Sequence of the first protein:
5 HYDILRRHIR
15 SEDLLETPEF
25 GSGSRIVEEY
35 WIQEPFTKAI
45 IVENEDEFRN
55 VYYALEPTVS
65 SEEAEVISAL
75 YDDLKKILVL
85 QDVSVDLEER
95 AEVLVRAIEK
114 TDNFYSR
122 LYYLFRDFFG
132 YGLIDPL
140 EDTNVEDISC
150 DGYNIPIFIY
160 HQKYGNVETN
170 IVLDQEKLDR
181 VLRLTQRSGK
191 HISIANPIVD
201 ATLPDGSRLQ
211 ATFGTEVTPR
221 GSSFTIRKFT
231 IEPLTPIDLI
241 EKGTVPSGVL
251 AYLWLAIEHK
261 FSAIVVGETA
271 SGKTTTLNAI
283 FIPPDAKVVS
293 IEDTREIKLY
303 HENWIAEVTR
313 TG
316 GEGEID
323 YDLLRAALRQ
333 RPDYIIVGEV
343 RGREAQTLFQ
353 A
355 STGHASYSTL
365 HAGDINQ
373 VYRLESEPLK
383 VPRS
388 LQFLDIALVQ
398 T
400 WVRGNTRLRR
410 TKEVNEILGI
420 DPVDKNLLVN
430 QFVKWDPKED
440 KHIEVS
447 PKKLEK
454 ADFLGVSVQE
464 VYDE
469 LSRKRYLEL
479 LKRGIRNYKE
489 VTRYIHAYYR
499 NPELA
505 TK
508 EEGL

Interface contacts:
Residue E304 in the second protein interacts with residue P155 in the first protein (closest heavy-atom distance 3.7 Å).
Residue L325 in the second protein contacts residue I198 in the first protein (closest heavy-atom distance 3.3 Å).
Residue E304 in the second protein contacts residue D150 in the first protein (closest heavy-atom distance 3.4 Å).
Residue R327 in the second protein contacts residue E319 in the first protein (closest heavy-atom distance 3.5 Å).
Residue A329 in the second protein interacts with residue Q210 in the first protein (closest heavy-atom distance 3.2 Å).
Residue K424 in the second protein contacts residue Y374 in the first protein (closest heavy-atom distance 3.4 Å).
Residue Q332 in the second protein interacts with residue R227 in the first protein (closest heavy-atom distance 3.6 Å).
Residue L457 in the second protein is in contact with residue V401 in the first protein (closest heavy-atom distance 3.7 Å).
Residue R331 in the second protein interacts with residue R227 in the first protein (closest heavy-atom distance 3.1 Å).
Residue P384 in the second protein interacts with residue P380 in the first protein (closest heavy-atom distance 3.7 Å).
Residue H303 in the second protein contacts residue R220 in the first protein (closest heavy-atom distance 3.5 Å).
Residue S386 in the second protein is in contact with residue Y374 in the first protein (closest heavy-atom distance 3.3 Å).
Residue D287 in the second protein interacts with residue N165 in the first protein (closest heavy-atom distance 3.6 Å).
Residue R331 in the second protein interacts with residue T311 in the first protein (closest heavy-atom distance 2.8 Å).
Residue A328 in the second protein contacts residue Q210 in the first protein (closest heavy-atom distance 3.6 Å).
Residue A308 in the second protein is in contact with residue P219 in the first protein (closest heavy-atom distance 3.2 Å).
Residue A308 in the second protein contacts residue T218 in the first protein (closest heavy-atom distance 3.5 Å).
Residue E304 in the second protein contacts residue R220 in the first protein (closest heavy-atom distance 3.3 Å).
Residue Q352 in the second protein contacts residue R343 in the first protein (closest heavy-atom distance 3.5 Å).
Residue K289 in the second protein contacts residue D150 in the first protein (closest heavy-atom distance 3.7 Å).
Residue G458 in the second protein interacts with residue V401 in the first protein (closest heavy-atom distance 3.5 Å).
Residue R297 in the second protein is in contact with residue P219 in the first protein (closest heavy-atom distance 3.7 Å).
Residue N305 in the second protein is in contact with residue F157 in the first protein (closest heavy-atom distance 3.6 Å).
Residue R333 in the second protein contacts residue E145 in the first protein (closest heavy-atom distance 3.3 Å).
Residue T356 in the second protein contacts residue R343 in the first protein (closest heavy-atom distance 3.8 Å).
Residue R331 in the second protein interacts with residue D200 in the first protein (closest heavy-atom distance 3.3 Å).
Residue K289 in the second protein contacts residue S148 in the first protein (closest heavy-atom distance 3.4 Å).
Residue S355 in the second protein contacts residue H365 in the first protein (closest heavy-atom distance 2.8 Å).
Residue W306 in the second protein interacts with residue D150 in the first protein (closest heavy-atom distance 3.4 Å).
Residue R331 in the second protein is in contact with residue D295 in the first protein (closest heavy-atom distance 2.4 Å).
Residue I320 in the second protein is in contact with residue I198 in the first protein (closest heavy-atom distance 3.5 Å).
Residue K289 in the second protein contacts residue T225 in the first protein (closest heavy-atom distance 3.4 Å).
Residue S386 in the second protein is in contact with residue E379 in the first protein (closest heavy-atom distance 2.6 Å).
Residue R333 in the second protein is in contact with residue R227 in the first protein (closest heavy-atom distance 3.5 Å).
Residue S355 in the second protein is in contact with residue T269 in the first protein (closest heavy-atom distance 3.3 Å).
Residue R333 in the second protein interacts with residue D146 in the first protein (closest heavy-atom distance 2.9 Å).
Residue R331 in the second protein is in contact with residue V310 in the first protein (closest heavy-atom distance 3.8 Å).
Residue F390 in the second protein contacts residue R375 in the first protein (closest heavy-atom distance 3.7 Å).
Residue G357 in the second protein contacts residue T269 in the first protein (closest heavy-atom distance 3.7 Å).
Residue E309 in the second protein interacts with residue V217 in the first protein (closest heavy-atom distance 3.2 Å).
Residue R331 in the second protein contacts residue T313 in the first protein (closest heavy-atom distance 3.3 Å).
Residue E309 in the second protein interacts with residue Q210 in the first protein (closest heavy-atom distance 3.6 Å).
Residue Q332 in the second protein contacts residue Q210 in the first protein (closest heavy-atom distance 3.5 Å).
Residue I307 in the second protein contacts residue D150 in the first protein (closest heavy-atom distance 3.3 Å).
Residue Q332 in the second protein contacts residue T225 in the first protein (closest heavy-atom distance 3.1 Å).
Residue A308 in the second protein is in contact with residue V217 in the first protein (closest heavy-atom distance 3.3 Å).
Residue N499 in the second protein interacts with residue F52 in the first protein (closest heavy-atom distance 3.0 Å).
Residue R312 in the second protein contacts residue P197 in the first protein (closest heavy-atom distance 3.3 Å).
Residue N305 in the second protein contacts residue D150 in the first protein (closest heavy-atom distance 2.9 Å).
Residue R312 in the second protein contacts residue I194 in the first protein (closest heavy-atom distance 2.8 Å).
Residue G458 in the second protein interacts with residue R402 in the first protein (closest heavy-atom distance 3.3 Å).
Residue R327 in the second protein is in contact with residue T313 in the first protein (closest heavy-atom distance 3.1 Å).
Residue R312 in the second protein interacts with residue A195 in the first protein (closest heavy-atom distance 3.5 Å).
Residue V310 in the second protein interacts with residue V217 in the first protein (closest heavy-atom distance 2.7 Å).
Residue S386 in the second protein is in contact with residue P380 in the first protein (closest heavy-atom distance 3.6 Å).
Residue R312 in the second protein is in contact with residue E216 in the first protein (closest heavy-atom distance 3.1 Å).
Residue Q332 in the second protein contacts residue R208 in the first protein (closest heavy-atom distance 3.7 Å).
Residue F390 in the second protein interacts with residue H365 in the first protein (closest heavy-atom distance 3.7 Å).
Residue R498 in the second protein interacts with residue F52 in the first protein (closest heavy-atom distance 3.3 Å).
Residue W306 in the second protein is in contact with residue R220 in the first protein (closest heavy-atom distance 3.0 Å).

Sequence of the second protein:
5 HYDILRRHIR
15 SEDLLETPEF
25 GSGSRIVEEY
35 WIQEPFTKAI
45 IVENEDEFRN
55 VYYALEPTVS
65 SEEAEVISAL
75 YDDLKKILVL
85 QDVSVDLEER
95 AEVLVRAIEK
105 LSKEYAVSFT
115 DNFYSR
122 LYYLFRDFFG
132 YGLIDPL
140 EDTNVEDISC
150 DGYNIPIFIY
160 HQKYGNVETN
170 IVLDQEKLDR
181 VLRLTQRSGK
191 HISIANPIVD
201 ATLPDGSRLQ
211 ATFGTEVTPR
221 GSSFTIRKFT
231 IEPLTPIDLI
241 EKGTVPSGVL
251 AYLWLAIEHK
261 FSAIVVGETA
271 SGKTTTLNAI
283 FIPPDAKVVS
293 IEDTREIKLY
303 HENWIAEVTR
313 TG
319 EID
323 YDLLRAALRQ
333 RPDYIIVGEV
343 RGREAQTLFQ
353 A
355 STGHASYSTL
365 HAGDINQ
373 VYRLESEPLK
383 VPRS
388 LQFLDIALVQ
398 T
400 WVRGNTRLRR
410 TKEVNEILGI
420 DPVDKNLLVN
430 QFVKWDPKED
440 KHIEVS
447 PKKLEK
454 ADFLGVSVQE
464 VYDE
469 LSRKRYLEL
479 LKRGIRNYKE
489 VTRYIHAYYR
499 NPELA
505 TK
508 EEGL

These two protein chains interact to form a complex.